Sequence of the first protein:
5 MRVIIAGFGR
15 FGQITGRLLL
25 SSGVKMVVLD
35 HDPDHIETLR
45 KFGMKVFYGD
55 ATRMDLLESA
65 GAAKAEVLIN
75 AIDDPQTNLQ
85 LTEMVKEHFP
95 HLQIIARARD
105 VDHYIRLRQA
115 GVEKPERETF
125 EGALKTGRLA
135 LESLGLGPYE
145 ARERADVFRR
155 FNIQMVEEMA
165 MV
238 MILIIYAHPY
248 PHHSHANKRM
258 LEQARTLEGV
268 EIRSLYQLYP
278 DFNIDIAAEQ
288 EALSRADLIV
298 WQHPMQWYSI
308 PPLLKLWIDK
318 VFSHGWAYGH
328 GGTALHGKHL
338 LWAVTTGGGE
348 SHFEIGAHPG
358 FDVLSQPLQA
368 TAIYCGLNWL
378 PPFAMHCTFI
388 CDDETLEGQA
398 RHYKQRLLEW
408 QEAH

Residue-level contacts at the interface:
Residue T130 in the first protein contacts residue F15 in the second protein (closest heavy-atom distance 3.2 Å).
Residue H250 in the first protein contacts residue E144 in the second protein (closest heavy-atom distance 2.9 Å).
Residue K312 in the first protein is in contact with residue I307 in the second protein (closest heavy-atom distance 3.0 Å).
Residue R14 in the first protein is in contact with residue R103 in the second protein (closest heavy-atom distance 3.0 Å).
Residue R103 in the first protein interacts with residue R14 in the second protein (closest heavy-atom distance 3.0 Å).
Residue P277 in the first protein contacts residue R146 in the second protein (closest heavy-atom distance 2.8 Å).
Residue K129 in the first protein is in contact with residue E125 in the second protein (closest heavy-atom distance 3.2 Å).
Residue A354 in the first protein interacts with residue Q366 in the second protein (closest heavy-atom distance 2.9 Å).
Residue I99 in the first protein contacts residue A134 in the second protein (closest heavy-atom distance 3.3 Å).
Residue F279 in the first protein interacts with residue F279 in the second protein (closest heavy-atom distance 3.1 Å).
Residue Q366 in the first protein interacts with residue A354 in the second protein (closest heavy-atom distance 3.2 Å).
Residue P309 in the first protein interacts with residue L313 in the second protein (closest heavy-atom distance 3.4 Å).
Residue D316 in the first protein contacts residue W304 in the second protein (closest heavy-atom distance 3.2 Å).
Residue T19 in the first protein interacts with residue A127 in the second protein (closest heavy-atom distance 3.1 Å).
Residue R21 in the first protein contacts residue N156 in the second protein (closest heavy-atom distance 2.8 Å).
Residue R132 in the first protein contacts residue D278 in the second protein (closest heavy-atom distance 3.0 Å).
Residue P142 in the first protein is in contact with residue Q274 in the second protein (closest heavy-atom distance 3.2 Å).
Residue F279 in the first protein contacts residue R146 in the second protein (closest heavy-atom distance 3.4 Å).
Residue Q274 in the first protein contacts residue P142 in the second protein (closest heavy-atom distance 3.2 Å).
Residue H355 in the first protein contacts residue Q363 in the second protein (closest heavy-atom distance 2.9 Å).
Residue H355 in the first protein interacts with residue D359 in the second protein (closest heavy-atom distance 2.7 Å).
Residue A134 in the first protein contacts residue I99 in the second protein (closest heavy-atom distance 3.2 Å).
Residue D316 in the first protein is in contact with residue P309 in the second protein (closest heavy-atom distance 3.2 Å).
Residue E120 in the first protein is in contact with residue G126 in the second protein (closest heavy-atom distance 3.4 Å).
Residue I307 in the first protein contacts residue K312 in the second protein (closest heavy-atom distance 3.0 Å).
Residue D316 in the first protein is in contact with residue Q303 in the second protein (closest heavy-atom distance 3.0 Å).
Residue R21 in the first protein contacts residue M159 in the second protein (closest heavy-atom distance 3.4 Å).
Residue F155 in the first protein is in contact with residue R21 in the second protein (closest heavy-atom distance 3.3 Å).
Residue L138 in the first protein contacts residue R6 in the second protein (closest heavy-atom distance 3.1 Å).
Residue Q363 in the first protein interacts with residue I352 in the second protein (closest heavy-atom distance 2.8 Å).
Residue S137 in the first protein interacts with residue Q97 in the second protein (closest heavy-atom distance 3.1 Å).
Residue P309 in the first protein interacts with residue D316 in the second protein (closest heavy-atom distance 3.2 Å).
Residue S137 in the first protein is in contact with residue I99 in the second protein (closest heavy-atom distance 3.4 Å).
Residue E144 in the first protein is in contact with residue H250 in the second protein (closest heavy-atom distance 2.7 Å).
Residue H249 in the first protein interacts with residue G139 in the second protein (closest heavy-atom distance 2.9 Å).
Residue Y143 in the first protein is in contact with residue P246 in the second protein (closest heavy-atom distance 3.3 Å).
Residue F15 in the first protein interacts with residue T130 in the second protein (closest heavy-atom distance 3.3 Å).
Residue P246 in the first protein contacts residue Y143 in the second protein (closest heavy-atom distance 3.2 Å).
Residue R146 in the first protein interacts with residue D278 in the second protein (closest heavy-atom distance 3.4 Å).
Residue I352 in the first protein contacts residue Q363 in the second protein (closest heavy-atom distance 2.8 Å).
Residue E122 in the first protein contacts residue R14 in the second protein (closest heavy-atom distance 2.8 Å).
Residue R146 in the first protein contacts residue P277 in the second protein (closest heavy-atom distance 2.8 Å).
Residue S137 in the first protein is in contact with residue V71 in the second protein (closest heavy-atom distance 3.3 Å).
Residue Q363 in the first protein is in contact with residue H355 in the second protein (closest heavy-atom distance 3.0 Å).
Residue R148 in the first protein is in contact with residue S26 in the second protein (closest heavy-atom distance 3.0 Å).
Residue Q97 in the first protein interacts with residue S137 in the second protein (closest heavy-atom distance 3.4 Å).
Residue D278 in the first protein interacts with residue R132 in the second protein (closest heavy-atom distance 2.8 Å).
Residue Y247 in the first protein contacts residue E147 in the second protein (closest heavy-atom distance 2.5 Å).
Residue Q303 in the first protein is in contact with residue K312 in the second protein (closest heavy-atom distance 2.7 Å).
Residue K312 in the first protein contacts residue Q303 in the second protein (closest heavy-atom distance 2.9 Å).
Residue E147 in the first protein contacts residue Y247 in the second protein (closest heavy-atom distance 2.6 Å).
Residue V71 in the first protein is in contact with residue S137 in the second protein (closest heavy-atom distance 2.8 Å).
Residue R6 in the first protein is in contact with residue L138 in the second protein (closest heavy-atom distance 3.2 Å).
Residue R14 in the first protein contacts residue E122 in the second protein (closest heavy-atom distance 3.0 Å).
Residue L133 in the first protein interacts with residue I99 in the second protein (closest heavy-atom distance 3.4 Å).
Residue Q303 in the first protein is in contact with residue D316 in the second protein (closest heavy-atom distance 2.8 Å).
Residue W304 in the first protein interacts with residue D316 in the second protein (closest heavy-atom distance 3.2 Å).
Residue D359 in the first protein interacts with residue H355 in the second protein (closest heavy-atom distance 3.4 Å).
Residue G139 in the first protein contacts residue H249 in the second protein (closest heavy-atom distance 3.1 Å).
Residue A127 in the first protein contacts residue T19 in the second protein (closest heavy-atom distance 3.1 Å).

Sequence of the second protein:
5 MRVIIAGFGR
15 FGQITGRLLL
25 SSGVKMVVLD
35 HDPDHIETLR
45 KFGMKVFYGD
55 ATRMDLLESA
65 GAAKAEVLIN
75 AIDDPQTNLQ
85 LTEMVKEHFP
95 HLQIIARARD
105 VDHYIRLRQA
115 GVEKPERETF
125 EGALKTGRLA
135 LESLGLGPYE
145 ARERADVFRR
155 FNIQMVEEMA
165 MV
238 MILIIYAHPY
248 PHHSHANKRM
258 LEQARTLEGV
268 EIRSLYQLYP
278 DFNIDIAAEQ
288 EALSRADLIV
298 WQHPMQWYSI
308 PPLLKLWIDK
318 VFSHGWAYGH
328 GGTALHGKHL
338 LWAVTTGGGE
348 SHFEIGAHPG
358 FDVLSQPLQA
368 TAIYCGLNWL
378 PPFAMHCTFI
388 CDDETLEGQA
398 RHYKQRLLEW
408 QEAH

These two protein chains interact to form a complex.